Sequence of protein 1:
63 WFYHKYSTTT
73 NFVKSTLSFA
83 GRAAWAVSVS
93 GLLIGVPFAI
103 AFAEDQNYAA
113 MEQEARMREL

Contacts between the two chains:
Residue F85 in protein 2 is in contact with residue W87 in protein 1 (closest heavy-atom distance 3.5 Å).
Residue L307 in protein 2 interacts with residue V98 in protein 1 (closest heavy-atom distance 4.3 Å).
Residue M87 in protein 2 is in contact with residue V91 in protein 1 (closest heavy-atom distance 4.8 Å).
Residue V326 in protein 2 is in contact with residue L94 in protein 1 (closest heavy-atom distance 4.6 Å).
Residue V69 in protein 2 is in contact with residue L94 in protein 1 (closest heavy-atom distance 4.7 Å).
Residue I328 in protein 2 interacts with residue L94 in protein 1 (closest heavy-atom distance 4.1 Å).
Residue L65 in protein 2 contacts residue L95 in protein 1 (closest heavy-atom distance 3.8 Å).
Residue V326 in protein 2 contacts residue V98 in protein 1 (closest heavy-atom distance 4.0 Å).
Residue M87 in protein 2 interacts with residue W87 in protein 1 (closest heavy-atom distance 3.6 Å).
Residue A67 in protein 2 interacts with residue L94 in protein 1 (closest heavy-atom distance 3.7 Å).
Residue Y94 in protein 2 interacts with residue W87 in protein 1 (closest heavy-atom distance 3.8 Å).
Residue L307 in protein 2 contacts residue I102 in protein 1 (closest heavy-atom distance 3.7 Å).
Residue F85 in protein 2 is in contact with residue S90 in protein 1 (closest heavy-atom distance 3.3 Å).
Residue A86 in protein 2 interacts with residue W87 in protein 1 (closest heavy-atom distance 3.8 Å).
Residue L300 in protein 2 contacts residue I102 in protein 1 (closest heavy-atom distance 3.7 Å).
Residue F85 in protein 2 contacts residue L94 in protein 1 (closest heavy-atom distance 4.2 Å).
Residue P93 in protein 2 contacts residue W87 in protein 1 (closest heavy-atom distance 2.5 Å).
Residue F85 in protein 2 contacts residue V91 in protein 1 (closest heavy-atom distance 4.0 Å).

Sequence of protein 2:
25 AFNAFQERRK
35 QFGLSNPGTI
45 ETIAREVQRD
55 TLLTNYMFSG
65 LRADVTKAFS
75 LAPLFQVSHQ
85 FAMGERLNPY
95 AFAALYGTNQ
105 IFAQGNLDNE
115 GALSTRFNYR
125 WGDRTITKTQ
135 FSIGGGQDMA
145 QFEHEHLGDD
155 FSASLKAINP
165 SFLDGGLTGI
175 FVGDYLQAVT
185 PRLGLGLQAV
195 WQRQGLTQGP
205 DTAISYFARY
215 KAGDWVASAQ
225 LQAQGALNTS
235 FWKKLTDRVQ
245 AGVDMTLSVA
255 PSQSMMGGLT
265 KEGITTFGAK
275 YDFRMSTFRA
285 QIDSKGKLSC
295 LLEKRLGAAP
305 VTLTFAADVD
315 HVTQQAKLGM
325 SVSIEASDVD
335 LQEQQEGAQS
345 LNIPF

This data describes a binding interaction between two proteins.